Sequence of the second protein:
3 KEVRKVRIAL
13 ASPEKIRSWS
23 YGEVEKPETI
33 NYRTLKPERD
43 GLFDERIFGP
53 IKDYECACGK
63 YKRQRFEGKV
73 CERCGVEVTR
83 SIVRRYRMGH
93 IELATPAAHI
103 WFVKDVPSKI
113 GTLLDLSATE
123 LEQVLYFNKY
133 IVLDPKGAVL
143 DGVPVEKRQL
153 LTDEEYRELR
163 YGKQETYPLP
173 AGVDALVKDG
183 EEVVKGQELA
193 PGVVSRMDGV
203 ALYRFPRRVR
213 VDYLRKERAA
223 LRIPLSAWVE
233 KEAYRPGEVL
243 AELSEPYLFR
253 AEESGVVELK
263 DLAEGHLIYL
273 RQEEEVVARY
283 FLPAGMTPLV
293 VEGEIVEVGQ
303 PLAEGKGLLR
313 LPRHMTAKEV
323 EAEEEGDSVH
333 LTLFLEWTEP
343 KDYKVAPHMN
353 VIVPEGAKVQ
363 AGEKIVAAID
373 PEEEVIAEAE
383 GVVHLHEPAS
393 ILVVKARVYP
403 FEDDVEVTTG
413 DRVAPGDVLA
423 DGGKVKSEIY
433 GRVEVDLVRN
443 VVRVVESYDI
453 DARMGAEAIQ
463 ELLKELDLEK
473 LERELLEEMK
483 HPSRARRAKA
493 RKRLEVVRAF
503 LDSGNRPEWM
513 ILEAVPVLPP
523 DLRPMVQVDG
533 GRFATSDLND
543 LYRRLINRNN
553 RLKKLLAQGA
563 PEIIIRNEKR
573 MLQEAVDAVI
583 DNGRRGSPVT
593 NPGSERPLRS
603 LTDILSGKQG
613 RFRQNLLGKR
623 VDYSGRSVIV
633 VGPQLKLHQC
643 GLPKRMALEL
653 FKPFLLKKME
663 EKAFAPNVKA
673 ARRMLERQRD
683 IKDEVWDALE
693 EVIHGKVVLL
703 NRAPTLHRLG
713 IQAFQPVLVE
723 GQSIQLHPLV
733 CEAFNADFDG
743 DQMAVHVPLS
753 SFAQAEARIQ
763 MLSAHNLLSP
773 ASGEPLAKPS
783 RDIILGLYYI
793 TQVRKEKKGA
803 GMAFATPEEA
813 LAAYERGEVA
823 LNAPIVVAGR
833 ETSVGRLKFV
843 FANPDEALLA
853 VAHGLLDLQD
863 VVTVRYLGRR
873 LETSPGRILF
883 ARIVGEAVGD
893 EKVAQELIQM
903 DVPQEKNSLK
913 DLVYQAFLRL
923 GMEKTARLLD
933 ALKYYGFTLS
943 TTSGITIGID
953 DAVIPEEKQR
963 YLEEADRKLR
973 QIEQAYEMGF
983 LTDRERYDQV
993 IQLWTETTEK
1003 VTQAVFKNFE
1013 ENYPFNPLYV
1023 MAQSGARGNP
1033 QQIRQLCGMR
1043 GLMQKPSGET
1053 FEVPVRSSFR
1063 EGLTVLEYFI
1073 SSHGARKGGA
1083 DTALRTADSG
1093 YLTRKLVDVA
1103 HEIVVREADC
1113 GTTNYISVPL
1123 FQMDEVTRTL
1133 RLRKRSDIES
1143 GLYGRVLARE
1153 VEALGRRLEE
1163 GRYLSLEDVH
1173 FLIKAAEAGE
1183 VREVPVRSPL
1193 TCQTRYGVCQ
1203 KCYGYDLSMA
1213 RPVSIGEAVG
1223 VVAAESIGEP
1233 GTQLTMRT

These two protein chains interact to form a complex.

Sequence of the first protein:
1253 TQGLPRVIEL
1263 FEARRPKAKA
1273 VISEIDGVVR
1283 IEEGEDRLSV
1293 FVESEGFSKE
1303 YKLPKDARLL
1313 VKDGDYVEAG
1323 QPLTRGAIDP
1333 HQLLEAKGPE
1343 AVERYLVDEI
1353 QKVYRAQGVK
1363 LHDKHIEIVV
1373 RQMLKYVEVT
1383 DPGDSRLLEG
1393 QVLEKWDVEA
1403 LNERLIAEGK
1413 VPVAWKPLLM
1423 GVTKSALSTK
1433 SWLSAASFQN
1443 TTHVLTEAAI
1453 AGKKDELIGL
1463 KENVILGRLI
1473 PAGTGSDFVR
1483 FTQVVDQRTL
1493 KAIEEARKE

Contacts between the two chains:
Residue R1130 in the second protein is in contact with residue D1317 in the first protein (closest heavy-atom distance 2.7 Å).
Residue R9 in the second protein is in contact with residue K1455 in the first protein (closest heavy-atom distance 3.2 Å).
Residue R6 in the second protein is in contact with residue E1458 in the first protein (closest heavy-atom distance 3.1 Å).
Residue V5 in the second protein is in contact with residue R1470 in the first protein (closest heavy-atom distance 2.7 Å).
Residue L1236 in the second protein interacts with residue Q1359 in the first protein (closest heavy-atom distance 3.3 Å).
Residue V8 in the second protein is in contact with residue W1434 in the first protein (closest heavy-atom distance 2.8 Å).
Residue R500 in the second protein is in contact with residue D1386 in the first protein (closest heavy-atom distance 3.0 Å).
Residue G1218 in the second protein is in contact with residue G1475 in the first protein (closest heavy-atom distance 2.9 Å).
Residue K111 in the second protein contacts residue E1449 in the first protein (closest heavy-atom distance 3.1 Å).
Residue Y1205 in the second protein is in contact with residue K1366 in the first protein (closest heavy-atom distance 3.1 Å).
Residue I1105 in the second protein interacts with residue R1373 in the first protein (closest heavy-atom distance 3.3 Å).
Residue E776 in the second protein contacts residue K1362 in the first protein (closest heavy-atom distance 3.4 Å).
Residue S1142 in the second protein interacts with residue L1363 in the first protein (closest heavy-atom distance 3.3 Å).
Residue R615 in the second protein contacts residue S1439 in the first protein (closest heavy-atom distance 2.7 Å).
Residue F614 in the second protein interacts with residue I1467 in the first protein (closest heavy-atom distance 3.3 Å).
Residue I10 in the second protein interacts with residue A1450 in the first protein (closest heavy-atom distance 3.2 Å).
Residue I1229 in the second protein interacts with residue Y1356 in the first protein (closest heavy-atom distance 2.6 Å).
Residue G1206 in the second protein contacts residue K1366 in the first protein (closest heavy-atom distance 3.0 Å).
Residue T1237 in the second protein interacts with residue Q1359 in the first protein (closest heavy-atom distance 3.0 Å).
Residue R6 in the second protein interacts with residue D1479 in the first protein (closest heavy-atom distance 2.8 Å).
Residue I10 in the second protein contacts residue K1455 in the first protein (closest heavy-atom distance 3.0 Å).
Residue K1097 in the second protein interacts with residue E1264 in the first protein (closest heavy-atom distance 2.5 Å).
Residue E1141 in the second protein contacts residue K1362 in the first protein (closest heavy-atom distance 2.8 Å).
Residue I10 in the second protein is in contact with residue W1434 in the first protein (closest heavy-atom distance 3.0 Å).
Residue P772 in the second protein interacts with residue H1367 in the first protein (closest heavy-atom distance 3.2 Å).
Residue Y1205 in the second protein contacts residue H1367 in the first protein (closest heavy-atom distance 3.3 Å).
Residue H1103 in the second protein is in contact with residue K1463 in the first protein (closest heavy-atom distance 3.0 Å).
Residue E1104 in the second protein interacts with residue K1432 in the first protein (closest heavy-atom distance 2.9 Å).
Residue L618 in the second protein is in contact with residue K1463 in the first protein (closest heavy-atom distance 3.2 Å).
Residue P1191 in the second protein interacts with residue E1369 in the first protein (closest heavy-atom distance 3.1 Å).
Residue V1221 in the second protein contacts residue I1370 in the first protein (closest heavy-atom distance 3.1 Å).
Residue N507 in the second protein is in contact with residue A1451 in the first protein (closest heavy-atom distance 2.4 Å).
Residue R1197 in the second protein is in contact with residue Q1374 in the first protein (closest heavy-atom distance 2.7 Å).
Residue N617 in the second protein is in contact with residue V1466 in the first protein (closest heavy-atom distance 2.6 Å).
Residue S1190 in the second protein is in contact with residue E1369 in the first protein (closest heavy-atom distance 2.6 Å).
Residue V1101 in the second protein interacts with residue Q1374 in the first protein (closest heavy-atom distance 3.2 Å).
Residue E1104 in the second protein contacts residue Q1374 in the first protein (closest heavy-atom distance 3.4 Å).
Residue R1147 in the second protein is in contact with residue E1369 in the first protein (closest heavy-atom distance 2.7 Å).
Residue D1208 in the second protein contacts residue K1366 in the first protein (closest heavy-atom distance 3.3 Å).
Residue N617 in the second protein interacts with residue I1467 in the first protein (closest heavy-atom distance 3.4 Å).
Residue T1237 in the second protein contacts residue G1255 in the first protein (closest heavy-atom distance 3.1 Å).
Residue H1103 in the second protein contacts residue L1462 in the first protein (closest heavy-atom distance 3.0 Å).
Residue P1232 in the second protein interacts with residue V1361 in the first protein (closest heavy-atom distance 3.4 Å).
Residue D1139 in the second protein is in contact with residue R1357 in the first protein (closest heavy-atom distance 3.1 Å).
Residue Y1198 in the second protein interacts with residue K1432 in the first protein (closest heavy-atom distance 3.0 Å).
Residue S1142 in the second protein is in contact with residue D1365 in the first protein (closest heavy-atom distance 3.1 Å).
Residue N507 in the second protein interacts with residue I1452 in the first protein (closest heavy-atom distance 2.5 Å).
Residue Y1198 in the second protein contacts residue K1397 in the first protein (closest heavy-atom distance 2.9 Å).
Residue A11 in the second protein is in contact with residue A1451 in the first protein (closest heavy-atom distance 3.3 Å).
Residue H1103 in the second protein interacts with residue E1464 in the first protein (closest heavy-atom distance 3.1 Å).
Residue S1142 in the second protein interacts with residue H1364 in the first protein (closest heavy-atom distance 2.8 Å).
Residue S1228 in the second protein interacts with residue H1367 in the first protein (closest heavy-atom distance 3.3 Å).
Residue V8 in the second protein is in contact with residue D1457 in the first protein (closest heavy-atom distance 2.7 Å).
Residue K7 in the second protein contacts residue E1458 in the first protein (closest heavy-atom distance 3.3 Å).
Residue R9 in the second protein interacts with residue G1454 in the first protein (closest heavy-atom distance 3.0 Å).
Residue A773 in the second protein interacts with residue H1364 in the first protein (closest heavy-atom distance 2.9 Å).
Residue I1105 in the second protein contacts residue Q1374 in the first protein (closest heavy-atom distance 3.4 Å).
Residue D1100 in the second protein contacts residue F1440 in the first protein (closest heavy-atom distance 3.2 Å).
Residue E758 in the second protein contacts residue T1476 in the first protein (closest heavy-atom distance 2.5 Å).
Residue Y1145 in the second protein contacts residue H1364 in the first protein (closest heavy-atom distance 2.8 Å).